Sequence of protein 1:
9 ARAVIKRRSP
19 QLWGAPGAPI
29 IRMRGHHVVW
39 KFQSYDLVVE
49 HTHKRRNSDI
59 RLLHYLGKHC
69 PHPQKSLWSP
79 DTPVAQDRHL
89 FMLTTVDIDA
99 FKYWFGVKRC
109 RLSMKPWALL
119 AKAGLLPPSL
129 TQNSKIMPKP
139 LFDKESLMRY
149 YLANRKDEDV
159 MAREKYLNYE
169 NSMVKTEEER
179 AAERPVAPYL

Sequence of protein 2:
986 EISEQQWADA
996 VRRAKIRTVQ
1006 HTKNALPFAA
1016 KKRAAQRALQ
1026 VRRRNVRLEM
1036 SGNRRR

Interface contacts:
Residue H35 in protein 1 is in contact with residue L1024 in protein 2 (closest heavy-atom distance 3.4 Å).
Residue V37 in protein 1 is in contact with residue A1023 in protein 2 (closest heavy-atom distance 4.3 Å).
Residue H35 in protein 1 contacts residue V1026 in protein 2 (closest heavy-atom distance 4.0 Å).
Residue V37 in protein 1 contacts residue A1020 in protein 2 (closest heavy-atom distance 4.3 Å).
Residue V37 in protein 1 interacts with residue L1024 in protein 2 (closest heavy-atom distance 4.7 Å).
Residue V36 in protein 1 is in contact with residue L1024 in protein 2 (closest heavy-atom distance 4.4 Å).
Residue H35 in protein 1 contacts residue A1023 in protein 2 (closest heavy-atom distance 3.3 Å).
Residue V36 in protein 1 contacts residue A1023 in protein 2 (closest heavy-atom distance 3.4 Å).

The following describes two proteins that form a bound complex.